This data describes a binding interaction between two proteins.

Sequence of protein 2:
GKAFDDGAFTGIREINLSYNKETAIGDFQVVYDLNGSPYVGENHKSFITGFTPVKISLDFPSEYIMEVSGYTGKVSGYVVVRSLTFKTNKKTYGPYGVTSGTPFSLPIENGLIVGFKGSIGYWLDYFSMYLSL

Sequence of protein 1:
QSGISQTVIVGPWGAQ

Interface contacts:
Residue T72 in protein 2 interacts with residue W15 in protein 1 (closest heavy-atom distance 4.1 Å).
Residue K117 in protein 2 interacts with residue I11 in protein 1 (closest heavy-atom distance 4.5 Å).
Residue V81 in protein 2 interacts with residue G16 in protein 1 (closest heavy-atom distance 4.4 Å).
Residue S128 in protein 2 interacts with residue W15 in protein 1 (closest heavy-atom distance 4.7 Å).
Residue M129 in protein 2 interacts with residue G13 in protein 1 (closest heavy-atom distance 4.9 Å).
Residue L131 in protein 2 contacts residue I11 in protein 1 (closest heavy-atom distance 4.9 Å).
Residue Y130 in protein 2 is in contact with residue V10 in protein 1 (closest heavy-atom distance 3.3 Å).
Residue A8 in protein 2 is in contact with residue T9 in protein 1 (closest heavy-atom distance 3.6 Å).
Residue V80 in protein 2 interacts with residue A17 in protein 1 (closest heavy-atom distance 4.8 Å).
Residue V79 in protein 2 contacts residue A17 in protein 1 (closest heavy-atom distance 3.2 Å).
Residue D125 in protein 2 is in contact with residue W15 in protein 1 (closest heavy-atom distance 4.4 Å).
Residue Y130 in protein 2 is in contact with residue I11 in protein 1 (closest heavy-atom distance 3.7 Å).
Residue S128 in protein 2 interacts with residue I11 in protein 1 (closest heavy-atom distance 3.8 Å).
Residue S105 in protein 2 contacts residue W15 in protein 1 (closest heavy-atom distance 5.0 Å).
Residue D125 in protein 2 is in contact with residue A17 in protein 1 (closest heavy-atom distance 2.7 Å).
Residue L131 in protein 2 is in contact with residue V10 in protein 1 (closest heavy-atom distance 2.9 Å).
Residue L131 in protein 2 interacts with residue V12 in protein 1 (closest heavy-atom distance 3.8 Å).
Residue V114 in protein 2 interacts with residue T9 in protein 1 (closest heavy-atom distance 4.0 Å).
Residue M129 in protein 2 interacts with residue V10 in protein 1 (closest heavy-atom distance 3.9 Å).
Residue S128 in protein 2 interacts with residue V12 in protein 1 (closest heavy-atom distance 3.3 Å).
Residue L106 in protein 2 is in contact with residue W15 in protein 1 (closest heavy-atom distance 4.2 Å).
Residue Y126 in protein 2 is in contact with residue W15 in protein 1 (closest heavy-atom distance 3.0 Å).
Residue V80 in protein 2 contacts residue G16 in protein 1 (closest heavy-atom distance 4.9 Å).
Residue V81 in protein 2 contacts residue W15 in protein 1 (closest heavy-atom distance 3.5 Å).
Residue S132 in protein 2 contacts residue T9 in protein 1 (closest heavy-atom distance 4.0 Å).
Residue L131 in protein 2 is in contact with residue T9 in protein 1 (closest heavy-atom distance 3.1 Å).
Residue Y130 in protein 2 interacts with residue T9 in protein 1 (closest heavy-atom distance 3.9 Å).
Residue S128 in protein 2 contacts residue P14 in protein 1 (closest heavy-atom distance 3.2 Å).
Residue Y126 in protein 2 interacts with residue A17 in protein 1 (closest heavy-atom distance 3.4 Å).
Residue T72 in protein 2 contacts residue G16 in protein 1 (closest heavy-atom distance 3.7 Å).
Residue Y126 in protein 2 is in contact with residue P14 in protein 1 (closest heavy-atom distance 3.7 Å).
Residue F104 in protein 2 is in contact with residue W15 in protein 1 (closest heavy-atom distance 3.5 Å).
Residue F127 in protein 2 interacts with residue G13 in protein 1 (closest heavy-atom distance 4.3 Å).
Residue Y126 in protein 2 is in contact with residue G16 in protein 1 (closest heavy-atom distance 4.0 Å).
Residue S128 in protein 2 contacts residue G13 in protein 1 (closest heavy-atom distance 3.4 Å).
Residue M129 in protein 2 contacts residue V12 in protein 1 (closest heavy-atom distance 2.7 Å).
Residue F127 in protein 2 is in contact with residue W15 in protein 1 (closest heavy-atom distance 3.1 Å).
Residue M129 in protein 2 contacts residue W15 in protein 1 (closest heavy-atom distance 3.6 Å).
Residue D125 in protein 2 is in contact with residue G16 in protein 1 (closest heavy-atom distance 3.3 Å).
Residue V79 in protein 2 contacts residue G16 in protein 1 (closest heavy-atom distance 3.7 Å).
Residue M129 in protein 2 is in contact with residue I11 in protein 1 (closest heavy-atom distance 3.4 Å).
Residue L106 in protein 2 interacts with residue V12 in protein 1 (closest heavy-atom distance 4.1 Å).
Residue F127 in protein 2 interacts with residue P14 in protein 1 (closest heavy-atom distance 3.3 Å).